Sequence of protein 2:
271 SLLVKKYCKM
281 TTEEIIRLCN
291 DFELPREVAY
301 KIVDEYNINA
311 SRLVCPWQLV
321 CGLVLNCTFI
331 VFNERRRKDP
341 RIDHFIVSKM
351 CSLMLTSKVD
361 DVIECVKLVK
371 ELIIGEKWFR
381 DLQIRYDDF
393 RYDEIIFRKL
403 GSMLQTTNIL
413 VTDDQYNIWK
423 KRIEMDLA

Sequence of protein 1:
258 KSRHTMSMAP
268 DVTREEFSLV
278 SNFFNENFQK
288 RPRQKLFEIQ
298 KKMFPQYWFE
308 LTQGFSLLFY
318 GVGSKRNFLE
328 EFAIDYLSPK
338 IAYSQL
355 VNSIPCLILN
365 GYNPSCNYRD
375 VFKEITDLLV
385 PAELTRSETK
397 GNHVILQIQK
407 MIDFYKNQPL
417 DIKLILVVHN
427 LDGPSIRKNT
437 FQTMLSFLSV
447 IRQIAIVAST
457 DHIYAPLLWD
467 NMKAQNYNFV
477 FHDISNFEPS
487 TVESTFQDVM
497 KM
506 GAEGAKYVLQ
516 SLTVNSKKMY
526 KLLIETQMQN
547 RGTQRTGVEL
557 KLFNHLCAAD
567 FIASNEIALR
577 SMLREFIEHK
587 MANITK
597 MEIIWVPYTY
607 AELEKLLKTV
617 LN

Contacts between the two chains:
Residue I296 in protein 1 is in contact with residue F399 in protein 2 (closest heavy-atom distance 4.1 Å).
Residue Q297 in protein 1 contacts residue L402 in protein 2 (closest heavy-atom distance 4.4 Å).
Residue I296 in protein 1 interacts with residue L402 in protein 2 (closest heavy-atom distance 4.8 Å).
Residue H478 in protein 1 contacts residue L402 in protein 2 (closest heavy-atom distance 4.3 Å).
Residue K299 in protein 1 interacts with residue L406 in protein 2 (closest heavy-atom distance 5.0 Å).
Residue M300 in protein 1 interacts with residue M405 in protein 2 (closest heavy-atom distance 4.9 Å).
Residue D479 in protein 1 is in contact with residue K401 in protein 2 (closest heavy-atom distance 3.6 Å).
Residue D479 in protein 1 contacts residue L402 in protein 2 (closest heavy-atom distance 3.3 Å).
Residue Q303 in protein 1 is in contact with residue M405 in protein 2 (closest heavy-atom distance 3.9 Å).
Residue I296 in protein 1 contacts residue Y394 in protein 2 (closest heavy-atom distance 4.5 Å).
Residue I296 in protein 1 is in contact with residue I398 in protein 2 (closest heavy-atom distance 3.7 Å).
Residue M300 in protein 1 is in contact with residue G403 in protein 2 (closest heavy-atom distance 3.6 Å).
Residue H478 in protein 1 interacts with residue G403 in protein 2 (closest heavy-atom distance 4.0 Å).
Residue M300 in protein 1 contacts residue L402 in protein 2 (closest heavy-atom distance 3.6 Å).
Residue K299 in protein 1 interacts with residue F399 in protein 2 (closest heavy-atom distance 3.6 Å).
Residue Q303 in protein 1 is in contact with residue G403 in protein 2 (closest heavy-atom distance 4.5 Å).
Residue M300 in protein 1 contacts residue S404 in protein 2 (closest heavy-atom distance 3.7 Å).

These two protein chains interact to form a complex.